Sequence of chain B:
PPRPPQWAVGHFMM

Sequence of chain A:
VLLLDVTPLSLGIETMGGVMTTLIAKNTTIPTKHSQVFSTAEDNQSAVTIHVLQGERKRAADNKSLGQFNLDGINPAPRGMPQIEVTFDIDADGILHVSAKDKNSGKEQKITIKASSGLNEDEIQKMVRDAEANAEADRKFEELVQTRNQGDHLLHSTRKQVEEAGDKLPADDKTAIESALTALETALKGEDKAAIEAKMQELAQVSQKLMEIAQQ

The following describes two proteins that form a bound complex.

Interface contacts:
Residue S39 in chain A interacts with residue H14 in chain B (closest heavy-atom distance 3.7 Å).
Residue F38 in chain A is in contact with residue V12 in chain B (closest heavy-atom distance 3.5 Å).
Residue A47 in chain A contacts residue W10 in chain B (closest heavy-atom distance 3.9 Å).
Residue T49 in chain A interacts with residue W10 in chain B (closest heavy-atom distance 3.0 Å).
Residue N44 in chain A contacts residue P7 in chain B (closest heavy-atom distance 3.4 Å).
Residue I13 in chain A interacts with residue V12 in chain B (closest heavy-atom distance 3.9 Å).
Residue Q45 in chain A is in contact with residue Q9 in chain B (closest heavy-atom distance 3.2 Å).
Residue M16 in chain A interacts with residue H14 in chain B (closest heavy-atom distance 4.5 Å).
Residue N44 in chain A interacts with residue P5 in chain B (closest heavy-atom distance 3.8 Å).
Residue A41 in chain A interacts with residue A11 in chain B (closest heavy-atom distance 3.7 Å).
Residue M81 in chain A interacts with residue F15 in chain B (closest heavy-atom distance 3.6 Å).
Residue T21 in chain A contacts residue H14 in chain B (closest heavy-atom distance 4.3 Å).
Residue G80 in chain A is in contact with residue M16 in chain B (closest heavy-atom distance 2.9 Å).
Residue M16 in chain A is in contact with residue A11 in chain B (closest heavy-atom distance 4.0 Å).
Residue R79 in chain A interacts with residue M16 in chain B (closest heavy-atom distance 3.6 Å).
Residue A41 in chain A contacts residue Q9 in chain B (closest heavy-atom distance 4.0 Å).
Residue M81 in chain A is in contact with residue M16 in chain B (closest heavy-atom distance 3.5 Å).
Residue T49 in chain A interacts with residue V12 in chain B (closest heavy-atom distance 3.4 Å).
Residue D43 in chain A is in contact with residue P7 in chain B (closest heavy-atom distance 3.3 Å).
Residue S39 in chain A is in contact with residue V12 in chain B (closest heavy-atom distance 3.5 Å).
Residue A47 in chain A interacts with residue Q9 in chain B (closest heavy-atom distance 3.6 Å).
Residue A41 in chain A is in contact with residue V12 in chain B (closest heavy-atom distance 4.8 Å).
Residue Q45 in chain A contacts residue P7 in chain B (closest heavy-atom distance 3.4 Å).
Residue I50 in chain A contacts residue V12 in chain B (closest heavy-atom distance 3.7 Å).
Residue Q83 in chain A contacts residue F15 in chain B (closest heavy-atom distance 3.5 Å).
Residue D43 in chain A interacts with residue P5 in chain B (closest heavy-atom distance 4.8 Å).
Residue S46 in chain A is in contact with residue P7 in chain B (closest heavy-atom distance 4.9 Å).
Residue N44 in chain A interacts with residue P4 in chain B (closest heavy-atom distance 3.2 Å).
Residue R79 in chain A interacts with residue H14 in chain B (closest heavy-atom distance 4.8 Å).
Residue S39 in chain A contacts residue F15 in chain B (closest heavy-atom distance 3.7 Å).
Residue T15 in chain A is in contact with residue H14 in chain B (closest heavy-atom distance 4.2 Å).
Residue M16 in chain A is in contact with residue G13 in chain B (closest heavy-atom distance 3.7 Å).
Residue P76 in chain A interacts with residue P4 in chain B (closest heavy-atom distance 4.0 Å).
Residue G80 in chain A contacts residue H14 in chain B (closest heavy-atom distance 3.7 Å).
Residue V48 in chain A contacts residue A11 in chain B (closest heavy-atom distance 4.1 Å).
Residue S39 in chain A interacts with residue A11 in chain B (closest heavy-atom distance 4.2 Å).
Residue T15 in chain A is in contact with residue V12 in chain B (closest heavy-atom distance 3.5 Å).
Residue S39 in chain A contacts residue G13 in chain B (closest heavy-atom distance 2.6 Å).
Residue A41 in chain A interacts with residue G13 in chain B (closest heavy-atom distance 4.2 Å).
Residue E42 in chain A is in contact with residue P7 in chain B (closest heavy-atom distance 3.4 Å).
Residue T40 in chain A interacts with residue H14 in chain B (closest heavy-atom distance 4.7 Å).
Residue E14 in chain A is in contact with residue V12 in chain B (closest heavy-atom distance 4.0 Å).
Residue N70 in chain A interacts with residue W10 in chain B (closest heavy-atom distance 4.3 Å).
Residue T40 in chain A contacts residue G13 in chain B (closest heavy-atom distance 4.0 Å).
Residue G80 in chain A interacts with residue M17 in chain B (closest heavy-atom distance 4.7 Å).
Residue S46 in chain A interacts with residue R6 in chain B (closest heavy-atom distance 3.7 Å).
Residue E42 in chain A is in contact with residue Q9 in chain B (closest heavy-atom distance 2.7 Å).
Residue N44 in chain A is in contact with residue R6 in chain B (closest heavy-atom distance 3.5 Å).
Residue V48 in chain A interacts with residue V12 in chain B (closest heavy-atom distance 4.0 Å).
Residue G80 in chain A contacts residue F15 in chain B (closest heavy-atom distance 3.4 Å).
Residue P82 in chain A is in contact with residue F15 in chain B (closest heavy-atom distance 3.8 Å).
Residue V48 in chain A contacts residue W10 in chain B (closest heavy-atom distance 3.4 Å).
Residue M16 in chain A interacts with residue V12 in chain B (closest heavy-atom distance 2.9 Å).
Residue T40 in chain A is in contact with residue A11 in chain B (closest heavy-atom distance 4.4 Å).
Residue F38 in chain A is in contact with residue H14 in chain B (closest heavy-atom distance 3.7 Å).
Residue Q45 in chain A interacts with residue W10 in chain B (closest heavy-atom distance 3.4 Å).
Residue F38 in chain A interacts with residue G13 in chain B (closest heavy-atom distance 3.5 Å).
Residue Q45 in chain A interacts with residue A11 in chain B (closest heavy-atom distance 3.0 Å).
Residue F38 in chain A is in contact with residue F15 in chain B (closest heavy-atom distance 3.9 Å).
Residue V37 in chain A is in contact with residue F15 in chain B (closest heavy-atom distance 4.0 Å).